Sequence of chain B:
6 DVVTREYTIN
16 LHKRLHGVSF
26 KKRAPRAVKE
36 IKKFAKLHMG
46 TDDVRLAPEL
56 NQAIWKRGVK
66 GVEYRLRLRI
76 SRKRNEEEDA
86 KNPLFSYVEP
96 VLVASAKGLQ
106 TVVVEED

Sequence of chain A:
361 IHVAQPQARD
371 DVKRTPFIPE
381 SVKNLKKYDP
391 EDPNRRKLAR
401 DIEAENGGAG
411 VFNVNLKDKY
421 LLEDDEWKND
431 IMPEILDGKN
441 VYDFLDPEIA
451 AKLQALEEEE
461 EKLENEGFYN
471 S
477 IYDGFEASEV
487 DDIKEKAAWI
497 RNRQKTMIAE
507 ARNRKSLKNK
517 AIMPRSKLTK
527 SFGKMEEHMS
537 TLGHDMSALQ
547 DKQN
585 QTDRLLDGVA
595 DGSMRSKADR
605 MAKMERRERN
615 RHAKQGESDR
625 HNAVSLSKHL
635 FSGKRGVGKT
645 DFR

These two protein chains interact to form a complex.

Residue-level contacts at the interface:
Residue K514 in chain A contacts residue K61 in chain B (closest heavy-atom distance 4.9 Å).
Residue A505 in chain A contacts residue V98 in chain B (closest heavy-atom distance 3.8 Å).
Residue T502 in chain A contacts residue L97 in chain B (closest heavy-atom distance 4.0 Å).
Residue N509 in chain A is in contact with residue Q57 in chain B (closest heavy-atom distance 3.5 Å).
Residue T502 in chain A contacts residue V98 in chain B (closest heavy-atom distance 4.3 Å).
Residue S512 in chain A is in contact with residue K61 in chain B (closest heavy-atom distance 3.4 Å).
Residue A505 in chain A interacts with residue L97 in chain B (closest heavy-atom distance 4.1 Å).
Residue R510 in chain A is in contact with residue K61 in chain B (closest heavy-atom distance 5.0 Å).
Residue R508 in chain A contacts residue K61 in chain B (closest heavy-atom distance 3.4 Å).
Residue N509 in chain A interacts with residue L97 in chain B (closest heavy-atom distance 3.4 Å).
Residue N509 in chain A is in contact with residue A58 in chain B (closest heavy-atom distance 3.4 Å).
Residue A505 in chain A interacts with residue A99 in chain B (closest heavy-atom distance 4.6 Å).
Residue T502 in chain A interacts with residue A99 in chain B (closest heavy-atom distance 3.7 Å).
Residue K501 in chain A is in contact with residue A99 in chain B (closest heavy-atom distance 3.7 Å).
Residue N509 in chain A interacts with residue K61 in chain B (closest heavy-atom distance 3.4 Å).
Residue E506 in chain A contacts residue L97 in chain B (closest heavy-atom distance 3.7 Å).
Residue N498 in chain A interacts with residue A99 in chain B (closest heavy-atom distance 4.8 Å).